Sequence of protein 1:
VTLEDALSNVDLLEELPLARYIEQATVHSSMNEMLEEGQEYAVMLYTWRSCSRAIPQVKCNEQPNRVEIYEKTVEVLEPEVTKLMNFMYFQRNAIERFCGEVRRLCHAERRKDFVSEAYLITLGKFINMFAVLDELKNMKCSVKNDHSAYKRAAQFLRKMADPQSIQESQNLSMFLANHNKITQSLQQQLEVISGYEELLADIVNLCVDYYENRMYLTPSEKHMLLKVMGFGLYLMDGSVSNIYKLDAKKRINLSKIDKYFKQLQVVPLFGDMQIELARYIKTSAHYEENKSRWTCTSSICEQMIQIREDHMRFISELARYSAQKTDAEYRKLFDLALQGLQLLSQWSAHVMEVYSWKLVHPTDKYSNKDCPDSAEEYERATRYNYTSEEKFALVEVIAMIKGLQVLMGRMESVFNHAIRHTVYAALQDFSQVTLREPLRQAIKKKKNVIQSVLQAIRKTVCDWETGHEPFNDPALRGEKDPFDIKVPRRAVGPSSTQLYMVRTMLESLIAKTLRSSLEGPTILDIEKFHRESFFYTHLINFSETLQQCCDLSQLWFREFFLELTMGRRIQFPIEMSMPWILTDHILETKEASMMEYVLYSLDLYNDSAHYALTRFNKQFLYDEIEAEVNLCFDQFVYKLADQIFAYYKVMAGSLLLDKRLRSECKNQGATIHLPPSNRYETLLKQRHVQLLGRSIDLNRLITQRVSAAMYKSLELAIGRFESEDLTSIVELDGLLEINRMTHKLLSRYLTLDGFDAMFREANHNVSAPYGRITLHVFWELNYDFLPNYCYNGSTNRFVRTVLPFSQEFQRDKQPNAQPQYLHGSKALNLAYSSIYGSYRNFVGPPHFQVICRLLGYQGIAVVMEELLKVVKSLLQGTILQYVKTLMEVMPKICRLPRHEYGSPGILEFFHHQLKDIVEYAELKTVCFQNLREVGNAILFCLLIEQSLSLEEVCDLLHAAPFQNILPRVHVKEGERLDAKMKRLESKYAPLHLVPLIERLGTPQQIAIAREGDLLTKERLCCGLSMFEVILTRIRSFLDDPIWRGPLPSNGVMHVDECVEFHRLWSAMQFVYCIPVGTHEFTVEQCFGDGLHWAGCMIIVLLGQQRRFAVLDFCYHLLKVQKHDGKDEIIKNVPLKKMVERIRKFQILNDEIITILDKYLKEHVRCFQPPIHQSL

Interface contacts:
Residue E932 in protein 1 interacts with residue S219 in protein 2 (closest heavy-atom distance 3.1 Å).
Residue E692 in protein 1 is in contact with residue F112 in protein 2 (closest heavy-atom distance 3.3 Å).
Residue D700 in protein 1 is in contact with residue Q110 in protein 2 (closest heavy-atom distance 2.8 Å).
Residue Q685 in protein 1 is in contact with residue Q130 in protein 2 (closest heavy-atom distance 3.4 Å).
Residue R635 in protein 1 contacts residue Y156 in protein 2 (closest heavy-atom distance 2.8 Å).
Residue E932 in protein 1 contacts residue L221 in protein 2 (closest heavy-atom distance 3.4 Å).
Residue E827 in protein 1 interacts with residue S103 in protein 2 (closest heavy-atom distance 2.8 Å).
Residue S833 in protein 1 interacts with residue K99 in protein 2 (closest heavy-atom distance 3.3 Å).
Residue R635 in protein 1 interacts with residue L160 in protein 2 (closest heavy-atom distance 3.3 Å).
Residue Q685 in protein 1 is in contact with residue Y125 in protein 2 (closest heavy-atom distance 3.0 Å).
Residue L841 in protein 1 interacts with residue I225 in protein 2 (closest heavy-atom distance 3.4 Å).
Residue N848 in protein 1 contacts residue R218 in protein 2 (closest heavy-atom distance 3.0 Å).
Residue E690 in protein 1 is in contact with residue T152 in protein 2 (closest heavy-atom distance 2.7 Å).
Residue K121 in protein 1 is in contact with residue E129 in protein 2 (closest heavy-atom distance 3.3 Å).
Residue R760 in protein 1 interacts with residue T116 in protein 2 (closest heavy-atom distance 2.8 Å).
Residue N696 in protein 1 is in contact with residue Q110 in protein 2 (closest heavy-atom distance 3.2 Å).
Residue I636 in protein 1 is in contact with residue F150 in protein 2 (closest heavy-atom distance 3.2 Å).
Residue S88 in protein 1 contacts residue Y151 in protein 2 (closest heavy-atom distance 3.4 Å).
Residue S939 in protein 1 contacts residue R218 in protein 2 (closest heavy-atom distance 3.2 Å).
Residue N696 in protein 1 is in contact with residue D113 in protein 2 (closest heavy-atom distance 3.0 Å).
Residue E692 in protein 1 interacts with residue R114 in protein 2 (closest heavy-atom distance 2.9 Å).
Residue R766 in protein 1 contacts residue D108 in protein 2 (closest heavy-atom distance 3.2 Å).
Residue R760 in protein 1 is in contact with residue L117 in protein 2 (closest heavy-atom distance 3.3 Å).
Residue P94 in protein 1 interacts with residue Y140 in protein 2 (closest heavy-atom distance 3.4 Å).
Residue R771 in protein 1 contacts residue D108 in protein 2 (closest heavy-atom distance 3.0 Å).
Residue D689 in protein 1 interacts with residue R114 in protein 2 (closest heavy-atom distance 2.8 Å).
Residue I636 in protein 1 is in contact with residue Y151 in protein 2 (closest heavy-atom distance 3.3 Å).
Residue Q701 in protein 1 interacts with residue W161 in protein 2 (closest heavy-atom distance 3.1 Å).
Residue N696 in protein 1 interacts with residue L111 in protein 2 (closest heavy-atom distance 3.3 Å).
Residue L757 in protein 1 interacts with residue F112 in protein 2 (closest heavy-atom distance 3.3 Å).
Residue F638 in protein 1 contacts residue F157 in protein 2 (closest heavy-atom distance 3.3 Å).
Residue Y704 in protein 1 is in contact with residue S256 in protein 2 (closest heavy-atom distance 3.0 Å).
Residue Q770 in protein 1 is in contact with residue D108 in protein 2 (closest heavy-atom distance 2.8 Å).
Residue R771 in protein 1 is in contact with residue Q107 in protein 2 (closest heavy-atom distance 3.2 Å).
Residue L697 in protein 1 contacts residue F157 in protein 2 (closest heavy-atom distance 3.4 Å).
Residue T64 in protein 1 is in contact with residue K23 in protein 2 (closest heavy-atom distance 3.4 Å).
Residue Y777 in protein 1 contacts residue S103 in protein 2 (closest heavy-atom distance 3.4 Å).
Residue R771 in protein 1 is in contact with residue Q109 in protein 2 (closest heavy-atom distance 3.3 Å).
Residue D689 in protein 1 contacts residue Y125 in protein 2 (closest heavy-atom distance 2.6 Å).
Residue Y688 in protein 1 contacts residue L117 in protein 2 (closest heavy-atom distance 3.2 Å).
Residue R87 in protein 1 is in contact with residue Y151 in protein 2 (closest heavy-atom distance 3.1 Å).
Residue N103 in protein 1 interacts with residue Y140 in protein 2 (closest heavy-atom distance 3.3 Å).
Residue Q770 in protein 1 contacts residue Q107 in protein 2 (closest heavy-atom distance 3.4 Å).
Residue S833 in protein 1 contacts residue D94 in protein 2 (closest heavy-atom distance 3.3 Å).
Residue N683 in protein 1 is in contact with residue E129 in protein 2 (closest heavy-atom distance 3.0 Å).
Residue N848 in protein 1 is in contact with residue L222 in protein 2 (closest heavy-atom distance 3.2 Å).
Residue R760 in protein 1 contacts residue D113 in protein 2 (closest heavy-atom distance 3.1 Å).
Residue Q637 in protein 1 is in contact with residue Y156 in protein 2 (closest heavy-atom distance 3.2 Å).
Residue E690 in protein 1 is in contact with residue F157 in protein 2 (closest heavy-atom distance 3.2 Å).
Residue A92 in protein 1 interacts with residue G147 in protein 2 (closest heavy-atom distance 3.1 Å).
Residue A693 in protein 1 contacts residue P154 in protein 2 (closest heavy-atom distance 3.4 Å).
Residue Q685 in protein 1 contacts residue E129 in protein 2 (closest heavy-atom distance 3.1 Å).
Residue Y836 in protein 1 is in contact with residue L90 in protein 2 (closest heavy-atom distance 3.4 Å).
Residue N696 in protein 1 contacts residue F112 in protein 2 (closest heavy-atom distance 2.8 Å).
Residue Q685 in protein 1 is in contact with residue C128 in protein 2 (closest heavy-atom distance 3.4 Å).
Residue A92 in protein 1 is in contact with residue R141 in protein 2 (closest heavy-atom distance 2.9 Å).
Residue K684 in protein 1 interacts with residue E129 in protein 2 (closest heavy-atom distance 3.4 Å).
Residue E788 in protein 1 interacts with residue R232 in protein 2 (closest heavy-atom distance 2.9 Å).
Residue Y849 in protein 1 interacts with residue R226 in protein 2 (closest heavy-atom distance 3.2 Å).
Residue L679 in protein 1 contacts residue C128 in protein 2 (closest heavy-atom distance 3.2 Å).

This data describes a binding interaction between two proteins.

Sequence of protein 2:
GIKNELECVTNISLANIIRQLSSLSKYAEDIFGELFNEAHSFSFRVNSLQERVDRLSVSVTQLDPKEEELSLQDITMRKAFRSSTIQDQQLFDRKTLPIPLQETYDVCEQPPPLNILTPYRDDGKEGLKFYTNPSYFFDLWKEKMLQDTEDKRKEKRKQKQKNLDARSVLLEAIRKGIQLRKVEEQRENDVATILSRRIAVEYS